Sequence of the first protein:
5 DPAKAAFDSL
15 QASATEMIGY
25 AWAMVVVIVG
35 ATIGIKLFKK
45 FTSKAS

Sequence of the second protein:
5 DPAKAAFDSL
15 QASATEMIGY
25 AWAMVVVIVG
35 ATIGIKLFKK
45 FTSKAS

These two protein chains interact to form a complex.

Residue-level contacts at the interface:
Residue T46 in the second protein interacts with residue L14 in the first protein (closest heavy-atom distance 3.7 Å).
Residue F42 in the second protein is in contact with residue F11 in the first protein (closest heavy-atom distance 3.8 Å).
Residue F42 in the second protein contacts residue L14 in the first protein (closest heavy-atom distance 4.4 Å).
Residue F42 in the second protein interacts with residue A7 in the first protein (closest heavy-atom distance 4.5 Å).
Residue T46 in the second protein is in contact with residue F11 in the first protein (closest heavy-atom distance 3.6 Å).
Residue F45 in the second protein interacts with residue F11 in the first protein (closest heavy-atom distance 4.4 Å).
Residue F42 in the second protein is in contact with residue A10 in the first protein (closest heavy-atom distance 3.7 Å).